Sequence of chain A:
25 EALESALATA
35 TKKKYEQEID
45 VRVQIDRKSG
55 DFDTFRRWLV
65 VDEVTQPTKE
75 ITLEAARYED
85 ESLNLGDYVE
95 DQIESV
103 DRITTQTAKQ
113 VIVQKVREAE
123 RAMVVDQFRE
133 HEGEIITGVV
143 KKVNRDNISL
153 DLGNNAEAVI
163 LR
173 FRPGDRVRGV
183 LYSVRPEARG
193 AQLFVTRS

The following describes two proteins that form a bound complex.

Residue-level contacts at the interface:
Residue D233 in chain B interacts with residue G155 in chain A (closest heavy-atom distance 4.8 Å).
Residue R212 in chain B is in contact with residue H133 in chain A (closest heavy-atom distance 4.3 Å).
Residue F232 in chain B interacts with residue H133 in chain A (closest heavy-atom distance 4.1 Å).
Residue D233 in chain B contacts residue N156 in chain A (closest heavy-atom distance 3.1 Å).
Residue E214 in chain B contacts residue H133 in chain A (closest heavy-atom distance 3.2 Å).
Residue F232 in chain B interacts with residue Q129 in chain A (closest heavy-atom distance 4.7 Å).

Sequence of chain B:
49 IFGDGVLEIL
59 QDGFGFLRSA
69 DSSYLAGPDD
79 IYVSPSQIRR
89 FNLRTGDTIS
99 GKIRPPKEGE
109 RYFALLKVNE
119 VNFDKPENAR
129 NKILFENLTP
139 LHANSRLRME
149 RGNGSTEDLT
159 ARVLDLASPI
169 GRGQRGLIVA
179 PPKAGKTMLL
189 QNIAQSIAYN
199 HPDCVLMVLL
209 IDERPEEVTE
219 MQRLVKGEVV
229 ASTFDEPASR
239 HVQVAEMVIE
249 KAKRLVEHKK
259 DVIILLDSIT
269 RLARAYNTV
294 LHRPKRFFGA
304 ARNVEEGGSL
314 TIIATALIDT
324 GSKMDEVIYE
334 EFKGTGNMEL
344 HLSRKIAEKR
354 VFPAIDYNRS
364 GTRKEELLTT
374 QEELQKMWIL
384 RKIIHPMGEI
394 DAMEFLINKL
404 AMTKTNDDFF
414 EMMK